Sequence of the first protein:
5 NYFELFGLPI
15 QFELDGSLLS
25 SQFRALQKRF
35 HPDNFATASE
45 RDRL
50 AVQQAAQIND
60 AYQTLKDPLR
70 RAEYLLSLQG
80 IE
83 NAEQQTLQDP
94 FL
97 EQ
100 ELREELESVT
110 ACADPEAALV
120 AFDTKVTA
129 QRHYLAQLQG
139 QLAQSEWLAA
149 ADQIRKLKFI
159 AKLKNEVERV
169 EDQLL

This data describes a binding interaction between two proteins.

Sequence of the second protein:
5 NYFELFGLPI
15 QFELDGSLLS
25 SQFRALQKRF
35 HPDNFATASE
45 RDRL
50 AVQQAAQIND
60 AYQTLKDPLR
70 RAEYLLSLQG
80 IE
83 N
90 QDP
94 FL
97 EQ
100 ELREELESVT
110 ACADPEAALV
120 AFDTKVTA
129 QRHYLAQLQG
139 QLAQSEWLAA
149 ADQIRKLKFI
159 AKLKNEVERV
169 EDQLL

Contacts between the two chains:
Residue A112 in the first protein interacts with residue D19 in the second protein (closest heavy-atom distance 4.7 Å).
Residue E166 in the first protein interacts with residue E169 in the second protein (closest heavy-atom distance 2.9 Å).
Residue E166 in the first protein interacts with residue L173 in the second protein (closest heavy-atom distance 3.4 Å).
Residue D170 in the first protein contacts residue D170 in the second protein (closest heavy-atom distance 4.7 Å).
Residue E169 in the first protein interacts with residue E169 in the second protein (closest heavy-atom distance 2.8 Å).
Residue E166 in the first protein contacts residue E166 in the second protein (closest heavy-atom distance 3.9 Å).
Residue N163 in the first protein interacts with residue L173 in the second protein (closest heavy-atom distance 3.6 Å).
Residue L173 in the first protein interacts with residue N163 in the second protein (closest heavy-atom distance 4.5 Å).
Residue L173 in the first protein is in contact with residue E166 in the second protein (closest heavy-atom distance 3.7 Å).
Residue T126 in the first protein interacts with residue V119 in the second protein (closest heavy-atom distance 4.8 Å).
Residue E169 in the first protein interacts with residue E166 in the second protein (closest heavy-atom distance 3.1 Å).
Residue E169 in the first protein interacts with residue K162 in the second protein (closest heavy-atom distance 4.8 Å).
Residue E166 in the first protein interacts with residue D170 in the second protein (closest heavy-atom distance 3.3 Å).
Residue A112 in the first protein interacts with residue S21 in the second protein (closest heavy-atom distance 3.5 Å).